Sequence of the second protein:
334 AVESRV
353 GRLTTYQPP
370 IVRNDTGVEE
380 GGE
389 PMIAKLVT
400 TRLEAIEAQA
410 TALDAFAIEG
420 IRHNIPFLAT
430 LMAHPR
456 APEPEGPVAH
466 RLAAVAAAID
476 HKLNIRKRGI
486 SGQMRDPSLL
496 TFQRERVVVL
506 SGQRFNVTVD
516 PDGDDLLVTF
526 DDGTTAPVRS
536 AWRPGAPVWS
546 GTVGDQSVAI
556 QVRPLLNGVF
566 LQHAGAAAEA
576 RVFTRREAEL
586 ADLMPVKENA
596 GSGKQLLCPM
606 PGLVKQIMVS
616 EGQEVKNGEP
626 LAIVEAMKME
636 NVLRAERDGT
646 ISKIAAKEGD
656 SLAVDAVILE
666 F

Sequence of the first protein:
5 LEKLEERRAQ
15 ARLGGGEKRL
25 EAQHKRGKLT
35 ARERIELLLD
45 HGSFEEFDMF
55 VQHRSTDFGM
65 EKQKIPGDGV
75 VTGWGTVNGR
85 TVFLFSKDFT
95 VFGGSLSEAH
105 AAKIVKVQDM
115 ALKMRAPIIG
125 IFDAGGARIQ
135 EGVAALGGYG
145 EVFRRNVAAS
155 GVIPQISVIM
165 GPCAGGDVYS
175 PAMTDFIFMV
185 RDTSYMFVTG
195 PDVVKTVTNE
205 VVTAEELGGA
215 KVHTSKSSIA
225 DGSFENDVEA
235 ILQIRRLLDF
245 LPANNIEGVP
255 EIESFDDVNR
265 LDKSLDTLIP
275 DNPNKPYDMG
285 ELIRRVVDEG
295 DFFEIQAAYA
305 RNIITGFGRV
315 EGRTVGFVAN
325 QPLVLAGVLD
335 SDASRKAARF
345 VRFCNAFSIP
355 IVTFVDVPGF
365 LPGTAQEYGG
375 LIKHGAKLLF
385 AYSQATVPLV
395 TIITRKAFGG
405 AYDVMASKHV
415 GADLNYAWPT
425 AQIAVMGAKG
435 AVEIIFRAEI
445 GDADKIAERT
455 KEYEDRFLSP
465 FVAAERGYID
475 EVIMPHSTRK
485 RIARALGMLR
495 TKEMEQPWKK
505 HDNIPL

Interface contacts:
Residue S268 in the first protein contacts residue R354 in the second protein (closest heavy-atom distance 2.3 Å).
Residue D243 in the first protein interacts with residue I485 in the second protein (closest heavy-atom distance 4.2 Å).
Residue K279 in the first protein is in contact with residue M634 in the second protein (closest heavy-atom distance 4.1 Å).
Residue R289 in the first protein is in contact with residue T356 in the second protein (closest heavy-atom distance 3.6 Å).
Residue H28 in the first protein is in contact with residue L588 in the second protein (closest heavy-atom distance 3.4 Å).
Residue L33 in the first protein contacts residue M589 in the second protein (closest heavy-atom distance 3.6 Å).
Residue N278 in the first protein is in contact with residue K633 in the second protein (closest heavy-atom distance 3.0 Å).
Residue N82 in the first protein is in contact with residue Q488 in the second protein (closest heavy-atom distance 3.6 Å).
Residue I256 in the first protein interacts with residue R481 in the second protein (closest heavy-atom distance 3.9 Å).
Residue L272 in the first protein is in contact with residue R354 in the second protein (closest heavy-atom distance 3.9 Å).
Residue E293 in the first protein contacts residue R481 in the second protein (closest heavy-atom distance 2.8 Å).
Residue E285 in the first protein interacts with residue R354 in the second protein (closest heavy-atom distance 4.2 Å).
Residue Q237 in the first protein interacts with residue N562 in the second protein (closest heavy-atom distance 2.8 Å).
Residue N82 in the first protein interacts with residue K482 in the second protein (closest heavy-atom distance 3.2 Å).
Residue N278 in the first protein contacts residue M634 in the second protein (closest heavy-atom distance 3.5 Å).
Residue L41 in the first protein contacts residue E582 in the second protein (closest heavy-atom distance 3.7 Å).
Residue V332 in the first protein interacts with residue M632 in the second protein (closest heavy-atom distance 4.2 Å).
Residue N278 in the first protein interacts with residue E635 in the second protein (closest heavy-atom distance 3.2 Å).
Residue F259 in the first protein contacts residue P539 in the second protein (closest heavy-atom distance 3.5 Å).
Residue G31 in the first protein contacts residue M589 in the second protein (closest heavy-atom distance 3.2 Å).
Residue S268 in the first protein is in contact with residue E379 in the second protein (closest heavy-atom distance 4.1 Å).
Residue P277 in the first protein interacts with residue M634 in the second protein (closest heavy-atom distance 4.2 Å).
Residue G83 in the first protein interacts with residue M489 in the second protein (closest heavy-atom distance 3.3 Å).
Residue L327 in the first protein contacts residue N636 in the second protein (closest heavy-atom distance 3.1 Å).
Residue Q237 in the first protein interacts with residue L561 in the second protein (closest heavy-atom distance 3.6 Å).
Residue E233 in the first protein is in contact with residue N562 in the second protein (closest heavy-atom distance 2.8 Å).
Residue L365 in the first protein contacts residue M632 in the second protein (closest heavy-atom distance 3.6 Å).
Residue D231 in the first protein is in contact with residue M589 in the second protein (closest heavy-atom distance 4.0 Å).
Residue F259 in the first protein is in contact with residue R538 in the second protein (closest heavy-atom distance 3.2 Å).
Residue N82 in the first protein interacts with residue I485 in the second protein (closest heavy-atom distance 3.8 Å).
Residue L236 in the first protein is in contact with residue N562 in the second protein (closest heavy-atom distance 3.2 Å).
Residue E37 in the first protein contacts residue R581 in the second protein (closest heavy-atom distance 4.2 Å).
Residue D243 in the first protein interacts with residue K482 in the second protein (closest heavy-atom distance 3.4 Å).
Residue D186 in the first protein contacts residue K592 in the second protein (closest heavy-atom distance 3.1 Å).
Residue G83 in the first protein interacts with residue Q488 in the second protein (closest heavy-atom distance 3.4 Å).
Residue V232 in the first protein contacts residue M589 in the second protein (closest heavy-atom distance 4.1 Å).
Residue P280 in the first protein interacts with residue M634 in the second protein (closest heavy-atom distance 3.5 Å).
Residue A330 in the first protein is in contact with residue M634 in the second protein (closest heavy-atom distance 3.8 Å).
Residue D44 in the first protein contacts residue L495 in the second protein (closest heavy-atom distance 3.2 Å).
Residue H45 in the first protein interacts with residue L495 in the second protein (closest heavy-atom distance 4.0 Å).
Residue R84 in the first protein contacts residue I485 in the second protein (closest heavy-atom distance 3.7 Å).
Residue E255 in the first protein is in contact with residue I485 in the second protein (closest heavy-atom distance 3.9 Å).
Residue F259 in the first protein interacts with residue R481 in the second protein (closest heavy-atom distance 3.2 Å).
Residue G31 in the first protein is in contact with residue P590 in the second protein (closest heavy-atom distance 4.0 Å).
Residue E285 in the first protein is in contact with residue T356 in the second protein (closest heavy-atom distance 3.1 Å).
Residue E293 in the first protein contacts residue G540 in the second protein (closest heavy-atom distance 3.9 Å).
Residue N230 in the first protein is in contact with residue M589 in the second protein (closest heavy-atom distance 3.2 Å).
Residue L33 in the first protein is in contact with residue L585 in the second protein (closest heavy-atom distance 4.1 Å).
Residue K267 in the first protein contacts residue E378 in the second protein (closest heavy-atom distance 3.3 Å).
Residue F259 in the first protein is in contact with residue K477 in the second protein (closest heavy-atom distance 3.6 Å).
Residue P254 in the first protein contacts residue I485 in the second protein (closest heavy-atom distance 4.1 Å).
Residue E229 in the first protein is in contact with residue K592 in the second protein (closest heavy-atom distance 2.6 Å).
Residue E257 in the first protein is in contact with residue R481 in the second protein (closest heavy-atom distance 3.2 Å).
Residue T80 in the first protein interacts with residue M489 in the second protein (closest heavy-atom distance 4.2 Å).
Residue K279 in the first protein interacts with residue E635 in the second protein (closest heavy-atom distance 3.2 Å).
Residue E40 in the first protein contacts residue R581 in the second protein (closest heavy-atom distance 2.9 Å).
Residue E255 in the first protein contacts residue S486 in the second protein (closest heavy-atom distance 3.6 Å).
Residue P280 in the first protein is in contact with residue E635 in the second protein (closest heavy-atom distance 3.9 Å).
Residue E37 in the first protein is in contact with residue L585 in the second protein (closest heavy-atom distance 3.8 Å).
Residue E293 in the first protein interacts with residue P539 in the second protein (closest heavy-atom distance 4.1 Å).

This data describes a binding interaction between two proteins.